Sequence of the first protein:
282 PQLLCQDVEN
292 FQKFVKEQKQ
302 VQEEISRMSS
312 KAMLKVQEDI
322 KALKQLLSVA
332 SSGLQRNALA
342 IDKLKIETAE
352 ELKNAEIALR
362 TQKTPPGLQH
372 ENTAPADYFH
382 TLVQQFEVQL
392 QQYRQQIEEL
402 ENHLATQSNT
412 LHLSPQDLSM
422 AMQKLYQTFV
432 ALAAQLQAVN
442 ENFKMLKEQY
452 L

Residue-level contacts at the interface:
Residue L43 in the second protein contacts residue K425 in the first protein (closest heavy-atom distance 3.7 Å).

This data describes a binding interaction between two proteins.

Sequence of the second protein:
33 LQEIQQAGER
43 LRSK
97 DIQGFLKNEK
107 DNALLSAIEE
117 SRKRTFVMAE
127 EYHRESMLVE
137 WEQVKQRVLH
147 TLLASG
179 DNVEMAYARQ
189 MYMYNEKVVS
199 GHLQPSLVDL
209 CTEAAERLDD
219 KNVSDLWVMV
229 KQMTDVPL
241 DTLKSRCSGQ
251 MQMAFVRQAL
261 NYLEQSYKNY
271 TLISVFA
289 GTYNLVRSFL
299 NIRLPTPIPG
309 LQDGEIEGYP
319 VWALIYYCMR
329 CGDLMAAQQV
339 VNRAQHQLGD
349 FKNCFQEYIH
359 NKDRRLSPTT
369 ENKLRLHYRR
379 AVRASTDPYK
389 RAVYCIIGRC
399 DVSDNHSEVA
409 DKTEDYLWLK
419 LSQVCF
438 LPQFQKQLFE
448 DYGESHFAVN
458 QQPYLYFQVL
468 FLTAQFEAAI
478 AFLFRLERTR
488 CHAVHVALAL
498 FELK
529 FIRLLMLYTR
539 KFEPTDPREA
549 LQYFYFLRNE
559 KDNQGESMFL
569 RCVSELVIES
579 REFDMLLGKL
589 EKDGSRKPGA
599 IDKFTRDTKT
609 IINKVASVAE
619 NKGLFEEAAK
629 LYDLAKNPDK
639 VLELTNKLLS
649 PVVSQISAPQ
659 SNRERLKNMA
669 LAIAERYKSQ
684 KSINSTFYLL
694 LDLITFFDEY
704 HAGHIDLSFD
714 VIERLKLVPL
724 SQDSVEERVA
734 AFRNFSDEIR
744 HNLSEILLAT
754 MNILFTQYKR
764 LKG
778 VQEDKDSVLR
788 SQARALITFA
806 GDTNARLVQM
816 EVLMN